These two protein chains interact to form a complex.

Sequence of the second protein:
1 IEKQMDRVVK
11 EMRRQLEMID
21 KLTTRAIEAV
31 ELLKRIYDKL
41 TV

Contacts between the two chains:
Residue R25 in the second protein interacts with residue T23 in the first protein (closest heavy-atom distance 4.4 Å).
Residue R14 in the second protein interacts with residue L16 in the first protein (closest heavy-atom distance 3.3 Å).
Residue R25 in the second protein is in contact with residue A26 in the first protein (closest heavy-atom distance 3.8 Å).
Residue Q15 in the second protein interacts with residue Q15 in the first protein (closest heavy-atom distance 3.2 Å).
Residue L22 in the second protein interacts with residue T23 in the first protein (closest heavy-atom distance 3.7 Å).
Residue R25 in the second protein is in contact with residue I27 in the first protein (closest heavy-atom distance 3.8 Å).
Residue R7 in the second protein contacts residue D6 in the first protein (closest heavy-atom distance 2.7 Å).
Residue L32 in the second protein is in contact with residue L33 in the first protein (closest heavy-atom distance 3.9 Å).
Residue L40 in the second protein contacts residue L40 in the first protein (closest heavy-atom distance 4.2 Å).
Residue V8 in the second protein is in contact with residue M5 in the first protein (closest heavy-atom distance 3.3 Å).
Residue R14 in the second protein interacts with residue R13 in the first protein (closest heavy-atom distance 3.9 Å).
Residue A29 in the second protein is in contact with residue L33 in the first protein (closest heavy-atom distance 3.7 Å).
Residue E11 in the second protein interacts with residue R13 in the first protein (closest heavy-atom distance 3.0 Å).
Residue E11 in the second protein contacts residue M12 in the first protein (closest heavy-atom distance 3.5 Å).
Residue E11 in the second protein is in contact with residue V9 in the first protein (closest heavy-atom distance 3.9 Å).
Residue Q15 in the second protein is in contact with residue M12 in the first protein (closest heavy-atom distance 3.3 Å).
Residue L32 in the second protein is in contact with residue K34 in the first protein (closest heavy-atom distance 3.9 Å).
Residue Q4 in the second protein is in contact with residue E2 in the first protein (closest heavy-atom distance 3.7 Å).
Residue K21 in the second protein contacts residue T23 in the first protein (closest heavy-atom distance 4.9 Å).
Residue L22 in the second protein contacts residue I19 in the first protein (closest heavy-atom distance 4.7 Å).
Residue K39 in the second protein contacts residue L40 in the first protein (closest heavy-atom distance 4.6 Å).
Residue L32 in the second protein contacts residue Y37 in the first protein (closest heavy-atom distance 4.5 Å).
Residue Q4 in the second protein is in contact with residue I1 in the first protein (closest heavy-atom distance 4.5 Å).
Residue V8 in the second protein contacts residue M12 in the first protein (closest heavy-atom distance 4.0 Å).
Residue R7 in the second protein contacts residue E2 in the first protein (closest heavy-atom distance 3.9 Å).
Residue M12 in the second protein contacts residue M12 in the first protein (closest heavy-atom distance 3.3 Å).
Residue Q4 in the second protein is in contact with residue M5 in the first protein (closest heavy-atom distance 3.6 Å).
Residue L33 in the second protein contacts residue L33 in the first protein (closest heavy-atom distance 3.9 Å).
Residue M18 in the second protein interacts with residue T23 in the first protein (closest heavy-atom distance 4.4 Å).
Residue E28 in the second protein interacts with residue V30 in the first protein (closest heavy-atom distance 3.9 Å).
Residue I36 in the second protein is in contact with residue L33 in the first protein (closest heavy-atom distance 3.8 Å).
Residue Q15 in the second protein contacts residue I19 in the first protein (closest heavy-atom distance 4.7 Å).
Residue I36 in the second protein contacts residue L40 in the first protein (closest heavy-atom distance 3.7 Å).
Residue E11 in the second protein interacts with residue L16 in the first protein (closest heavy-atom distance 4.6 Å).
Residue R25 in the second protein interacts with residue V30 in the first protein (closest heavy-atom distance 3.3 Å).
Residue R35 in the second protein is in contact with residue Y37 in the first protein (closest heavy-atom distance 3.6 Å).
Residue R7 in the second protein contacts residue M5 in the first protein (closest heavy-atom distance 4.0 Å).
Residue M18 in the second protein contacts residue L16 in the first protein (closest heavy-atom distance 4.3 Å).
Residue I36 in the second protein interacts with residue Y37 in the first protein (closest heavy-atom distance 3.9 Å).
Residue L22 in the second protein interacts with residue L22 in the first protein (closest heavy-atom distance 3.7 Å).
Residue L22 in the second protein contacts residue A26 in the first protein (closest heavy-atom distance 3.8 Å).
Residue I36 in the second protein contacts residue I36 in the first protein (closest heavy-atom distance 4.2 Å).
Residue M18 in the second protein contacts residue I19 in the first protein (closest heavy-atom distance 4.0 Å).
Residue A29 in the second protein is in contact with residue V30 in the first protein (closest heavy-atom distance 3.8 Å).
Residue I19 in the second protein interacts with residue I19 in the first protein (closest heavy-atom distance 4.5 Å).
Residue V8 in the second protein interacts with residue V9 in the first protein (closest heavy-atom distance 4.5 Å).
Residue M5 in the second protein is in contact with residue M5 in the first protein (closest heavy-atom distance 5.0 Å).
Residue R7 in the second protein is in contact with residue V9 in the first protein (closest heavy-atom distance 3.8 Å).
Residue V8 in the second protein is in contact with residue V8 in the first protein (closest heavy-atom distance 4.5 Å).
Residue L32 in the second protein contacts residue V30 in the first protein (closest heavy-atom distance 3.5 Å).
Residue K39 in the second protein contacts residue Y37 in the first protein (closest heavy-atom distance 4.4 Å).
Residue K39 in the second protein contacts residue T41 in the first protein (closest heavy-atom distance 4.7 Å).
Residue Q15 in the second protein interacts with residue L16 in the first protein (closest heavy-atom distance 3.7 Å).

Sequence of the first protein:
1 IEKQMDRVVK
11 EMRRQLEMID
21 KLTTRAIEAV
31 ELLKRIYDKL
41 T